Contacts between the two chains:
Residue Y15 in the first protein interacts with residue I106 in the second protein (closest heavy-atom distance 3.5 Å).
Residue K92 in the first protein interacts with residue E28 in the second protein (closest heavy-atom distance 4.3 Å).
Residue A11 in the first protein contacts residue P107 in the second protein (closest heavy-atom distance 3.4 Å).
Residue R10 in the first protein contacts residue C108 in the second protein (closest heavy-atom distance 3.1 Å).
Residue R10 in the first protein contacts residue K111 in the second protein (closest heavy-atom distance 3.1 Å).
Residue P91 in the first protein interacts with residue E28 in the second protein (closest heavy-atom distance 3.6 Å).
Residue P80 in the first protein is in contact with residue Y110 in the second protein (closest heavy-atom distance 2.5 Å).
Residue L86 in the first protein is in contact with residue L68 in the second protein (closest heavy-atom distance 4.1 Å).
Residue R77 in the first protein interacts with residue P72 in the second protein (closest heavy-atom distance 3.5 Å).
Residue P8 in the first protein interacts with residue Y110 in the second protein (closest heavy-atom distance 3.0 Å).
Residue V79 in the first protein interacts with residue C108 in the second protein (closest heavy-atom distance 4.1 Å).
Residue P8 in the first protein contacts residue K111 in the second protein (closest heavy-atom distance 3.2 Å).
Residue Y15 in the first protein is in contact with residue A105 in the second protein (closest heavy-atom distance 4.0 Å).
Residue A85 in the first protein is in contact with residue L48 in the second protein (closest heavy-atom distance 4.1 Å).
Residue V79 in the first protein is in contact with residue Y110 in the second protein (closest heavy-atom distance 3.1 Å).
Residue I9 in the first protein is in contact with residue K111 in the second protein (closest heavy-atom distance 3.6 Å).
Residue P82 in the first protein is in contact with residue Y110 in the second protein (closest heavy-atom distance 3.7 Å).
Residue P80 in the first protein is in contact with residue S70 in the second protein (closest heavy-atom distance 3.3 Å).
Residue N78 in the first protein interacts with residue P46 in the second protein (closest heavy-atom distance 4.9 Å).
Residue T100 in the first protein interacts with residue P107 in the second protein (closest heavy-atom distance 3.6 Å).
Residue R77 in the first protein contacts residue Q75 in the second protein (closest heavy-atom distance 4.8 Å).
Residue G13 in the first protein interacts with residue F62 in the second protein (closest heavy-atom distance 3.8 Å).
Residue P8 in the first protein interacts with residue L109 in the second protein (closest heavy-atom distance 4.2 Å).
Residue I17 in the first protein is in contact with residue C108 in the second protein (closest heavy-atom distance 3.2 Å).
Residue V12 in the first protein contacts residue C108 in the second protein (closest heavy-atom distance 3.7 Å).
Residue Y15 in the first protein is in contact with residue K104 in the second protein (closest heavy-atom distance 2.6 Å).
Residue A85 in the first protein contacts residue L68 in the second protein (closest heavy-atom distance 3.7 Å).
Residue I9 in the first protein interacts with residue L109 in the second protein (closest heavy-atom distance 3.4 Å).
Residue K92 in the first protein interacts with residue V30 in the second protein (closest heavy-atom distance 5.0 Å).
Residue R77 in the first protein is in contact with residue E44 in the second protein (closest heavy-atom distance 2.7 Å).
Residue Y15 in the first protein is in contact with residue P107 in the second protein (closest heavy-atom distance 3.5 Å).
Residue I9 in the first protein is in contact with residue Y110 in the second protein (closest heavy-atom distance 3.6 Å).
Residue R10 in the first protein interacts with residue L109 in the second protein (closest heavy-atom distance 2.9 Å).
Residue K39 in the first protein interacts with residue R40 in the second protein (closest heavy-atom distance 3.5 Å).
Residue V12 in the first protein interacts with residue F62 in the second protein (closest heavy-atom distance 3.6 Å).
Residue H81 in the first protein contacts residue Y110 in the second protein (closest heavy-atom distance 4.3 Å).
Residue P80 in the first protein is in contact with residue P46 in the second protein (closest heavy-atom distance 3.9 Å).
Residue V12 in the first protein contacts residue P107 in the second protein (closest heavy-atom distance 2.9 Å).
Residue A85 in the first protein interacts with residue Y110 in the second protein (closest heavy-atom distance 3.7 Å).
Residue V12 in the first protein interacts with residue I106 in the second protein (closest heavy-atom distance 3.2 Å).
Residue P80 in the first protein contacts residue L48 in the second protein (closest heavy-atom distance 4.4 Å).
Residue V84 in the first protein is in contact with residue L48 in the second protein (closest heavy-atom distance 4.7 Å).
Residue V12 in the first protein is in contact with residue L109 in the second protein (closest heavy-atom distance 3.6 Å).
Residue L86 in the first protein interacts with residue Y110 in the second protein (closest heavy-atom distance 4.3 Å).
Residue A11 in the first protein interacts with residue C108 in the second protein (closest heavy-atom distance 4.3 Å).
Residue I9 in the first protein interacts with residue C108 in the second protein (closest heavy-atom distance 4.4 Å).
Residue R10 in the first protein is in contact with residue P107 in the second protein (closest heavy-atom distance 4.2 Å).
Residue I17 in the first protein contacts residue P107 in the second protein (closest heavy-atom distance 4.5 Å).

Sequence of the second protein:
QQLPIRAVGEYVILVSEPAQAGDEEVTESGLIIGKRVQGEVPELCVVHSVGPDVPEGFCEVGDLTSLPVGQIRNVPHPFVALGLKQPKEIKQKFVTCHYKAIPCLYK

Sequence of the first protein:
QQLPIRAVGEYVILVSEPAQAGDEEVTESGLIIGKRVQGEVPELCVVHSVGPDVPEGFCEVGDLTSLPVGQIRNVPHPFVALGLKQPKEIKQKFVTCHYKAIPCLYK

The following describes two proteins that form a bound complex.